Interface contacts:
Residue G61 in chain B contacts residue K10 in chain A (closest heavy-atom distance 5.0 Å).

These two protein chains interact to form a complex.

Sequence of chain A:
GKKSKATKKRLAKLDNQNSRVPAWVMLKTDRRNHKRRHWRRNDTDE

Sequence of chain B:
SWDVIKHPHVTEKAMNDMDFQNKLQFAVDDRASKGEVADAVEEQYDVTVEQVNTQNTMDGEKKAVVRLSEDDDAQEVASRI